Sequence of protein 2:
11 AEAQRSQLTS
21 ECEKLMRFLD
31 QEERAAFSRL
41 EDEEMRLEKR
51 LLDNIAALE

These two protein chains interact to form a complex.

Sequence of protein 1:
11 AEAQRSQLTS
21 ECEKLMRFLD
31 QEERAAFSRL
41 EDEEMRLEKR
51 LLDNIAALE

Residue-level contacts at the interface:
Residue E32 in protein 1 is in contact with residue E44 in protein 2 (closest heavy-atom distance 2.8 Å).
Residue F37 in protein 1 interacts with residue F37 in protein 2 (closest heavy-atom distance 3.5 Å).
Residue E48 in protein 1 contacts residue L29 in protein 2 (closest heavy-atom distance 3.6 Å).
Residue A36 in protein 1 interacts with residue L40 in protein 2 (closest heavy-atom distance 4.1 Å).
Residue F37 in protein 1 is in contact with residue L40 in protein 2 (closest heavy-atom distance 4.0 Å).
Residue L40 in protein 1 contacts residue A36 in protein 2 (closest heavy-atom distance 4.1 Å).
Residue E21 in protein 1 is in contact with residue I55 in protein 2 (closest heavy-atom distance 4.8 Å).
Residue L25 in protein 1 interacts with residue L51 in protein 2 (closest heavy-atom distance 3.4 Å).
Residue L51 in protein 1 is in contact with residue L29 in protein 2 (closest heavy-atom distance 4.2 Å).
Residue E33 in protein 1 is in contact with residue E48 in protein 2 (closest heavy-atom distance 2.5 Å).
Residue E32 in protein 1 is in contact with residue L47 in protein 2 (closest heavy-atom distance 4.1 Å).
Residue L47 in protein 1 contacts residue E32 in protein 2 (closest heavy-atom distance 4.1 Å).
Residue I55 in protein 1 is in contact with residue E21 in protein 2 (closest heavy-atom distance 4.8 Å).
Residue L29 in protein 1 interacts with residue L47 in protein 2 (closest heavy-atom distance 3.5 Å).
Residue L51 in protein 1 interacts with residue F28 in protein 2 (closest heavy-atom distance 4.1 Å).
Residue L51 in protein 1 interacts with residue L25 in protein 2 (closest heavy-atom distance 3.4 Å).
Residue L40 in protein 1 interacts with residue L40 in protein 2 (closest heavy-atom distance 4.0 Å).
Residue E48 in protein 1 interacts with residue E33 in protein 2 (closest heavy-atom distance 2.5 Å).
Residue L29 in protein 1 is in contact with residue L51 in protein 2 (closest heavy-atom distance 4.2 Å).
Residue L47 in protein 1 interacts with residue L29 in protein 2 (closest heavy-atom distance 3.5 Å).
Residue F28 in protein 1 interacts with residue L51 in protein 2 (closest heavy-atom distance 4.1 Å).
Residue L25 in protein 1 interacts with residue I55 in protein 2 (closest heavy-atom distance 4.0 Å).
Residue E44 in protein 1 interacts with residue E32 in protein 2 (closest heavy-atom distance 2.8 Å).
Residue A36 in protein 1 is in contact with residue E44 in protein 2 (closest heavy-atom distance 3.5 Å).
Residue L25 in protein 1 interacts with residue L52 in protein 2 (closest heavy-atom distance 3.6 Å).
Residue L52 in protein 1 is in contact with residue L25 in protein 2 (closest heavy-atom distance 3.6 Å).
Residue E44 in protein 1 is in contact with residue E33 in protein 2 (closest heavy-atom distance 3.2 Å).
Residue L29 in protein 1 is in contact with residue E48 in protein 2 (closest heavy-atom distance 3.6 Å).
Residue E33 in protein 1 interacts with residue E44 in protein 2 (closest heavy-atom distance 3.2 Å).
Residue E44 in protein 1 contacts residue A36 in protein 2 (closest heavy-atom distance 3.5 Å).
Residue L40 in protein 1 contacts residue F37 in protein 2 (closest heavy-atom distance 4.0 Å).
Residue I55 in protein 1 contacts residue L25 in protein 2 (closest heavy-atom distance 4.0 Å).